The following describes two proteins that form a bound complex.

Sequence of the first protein:
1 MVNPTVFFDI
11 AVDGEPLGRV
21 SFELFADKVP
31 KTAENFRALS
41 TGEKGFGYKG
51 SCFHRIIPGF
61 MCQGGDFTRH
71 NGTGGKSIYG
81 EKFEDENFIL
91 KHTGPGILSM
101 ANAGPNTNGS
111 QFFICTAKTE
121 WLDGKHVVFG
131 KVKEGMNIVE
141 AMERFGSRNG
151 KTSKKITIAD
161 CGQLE

Sequence of the second protein:
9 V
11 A

Interface contacts:
Residue R55 in the first protein interacts with residue V9 in the second protein (closest heavy-atom distance 3.7 Å).